Sequence of chain A:
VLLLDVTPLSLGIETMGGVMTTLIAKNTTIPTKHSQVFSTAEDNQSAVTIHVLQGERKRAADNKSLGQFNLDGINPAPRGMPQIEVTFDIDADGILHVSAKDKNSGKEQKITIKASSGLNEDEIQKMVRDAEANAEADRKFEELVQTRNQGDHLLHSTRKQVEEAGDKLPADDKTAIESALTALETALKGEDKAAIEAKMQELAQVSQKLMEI

Interface contacts:
Residue T49 in chain A is in contact with residue P11 in chain B (closest heavy-atom distance 4.6 Å).
Residue V37 in chain A interacts with residue L4 in chain B (closest heavy-atom distance 3.4 Å).
Residue A47 in chain A contacts residue R9 in chain B (closest heavy-atom distance 3.5 Å).
Residue N70 in chain A is in contact with residue P10 in chain B (closest heavy-atom distance 3.9 Å).
Residue Q83 in chain A interacts with residue L4 in chain B (closest heavy-atom distance 4.8 Å).
Residue T40 in chain A contacts residue I7 in chain B (closest heavy-atom distance 3.9 Å).
Residue T49 in chain A is in contact with residue P8 in chain B (closest heavy-atom distance 3.5 Å).
Residue M16 in chain A interacts with residue P8 in chain B (closest heavy-atom distance 3.8 Å).
Residue V86 in chain A contacts residue I7 in chain B (closest heavy-atom distance 4.5 Å).
Residue V48 in chain A is in contact with residue P8 in chain B (closest heavy-atom distance 3.6 Å).
Residue Q45 in chain A interacts with residue I7 in chain B (closest heavy-atom distance 2.9 Å).
Residue I84 in chain A interacts with residue I7 in chain B (closest heavy-atom distance 5.0 Å).
Residue T49 in chain A interacts with residue I7 in chain B (closest heavy-atom distance 3.2 Å).
Residue Q36 in chain A interacts with residue Y5 in chain B (closest heavy-atom distance 3.9 Å).
Residue T49 in chain A contacts residue P10 in chain B (closest heavy-atom distance 3.1 Å).
Residue A41 in chain A contacts residue I7 in chain B (closest heavy-atom distance 3.3 Å).
Residue M16 in chain A is in contact with residue I7 in chain B (closest heavy-atom distance 4.6 Å).
Residue Q45 in chain A interacts with residue R9 in chain B (closest heavy-atom distance 3.3 Å).
Residue T15 in chain A interacts with residue I7 in chain B (closest heavy-atom distance 4.7 Å).
Residue S39 in chain A contacts residue Y5 in chain B (closest heavy-atom distance 3.0 Å).
Residue S39 in chain A contacts residue I7 in chain B (closest heavy-atom distance 2.8 Å).
Residue A47 in chain A is in contact with residue P10 in chain B (closest heavy-atom distance 3.5 Å).
Residue T49 in chain A interacts with residue R9 in chain B (closest heavy-atom distance 4.4 Å).
Residue S39 in chain A contacts residue L4 in chain B (closest heavy-atom distance 4.1 Å).
Residue G80 in chain A interacts with residue L4 in chain B (closest heavy-atom distance 4.1 Å).
Residue I13 in chain A interacts with residue I7 in chain B (closest heavy-atom distance 3.8 Å).
Residue F38 in chain A contacts residue Y5 in chain B (closest heavy-atom distance 3.3 Å).
Residue V48 in chain A contacts residue R9 in chain B (closest heavy-atom distance 4.5 Å).
Residue V48 in chain A interacts with residue I7 in chain B (closest heavy-atom distance 3.7 Å).
Residue E14 in chain A interacts with residue I7 in chain B (closest heavy-atom distance 4.2 Å).
Residue A41 in chain A is in contact with residue P8 in chain B (closest heavy-atom distance 4.1 Å).
Residue T15 in chain A contacts residue Y5 in chain B (closest heavy-atom distance 4.0 Å).
Residue T15 in chain A contacts residue P8 in chain B (closest heavy-atom distance 4.0 Å).
Residue F38 in chain A interacts with residue L4 in chain B (closest heavy-atom distance 4.4 Å).
Residue I50 in chain A is in contact with residue I7 in chain B (closest heavy-atom distance 3.9 Å).
Residue E14 in chain A interacts with residue P8 in chain B (closest heavy-atom distance 4.4 Å).
Residue Q45 in chain A is in contact with residue P8 in chain B (closest heavy-atom distance 3.4 Å).
Residue V48 in chain A contacts residue P10 in chain B (closest heavy-atom distance 4.0 Å).
Residue F38 in chain A interacts with residue I7 in chain B (closest heavy-atom distance 3.5 Å).
Residue V37 in chain A contacts residue Y5 in chain B (closest heavy-atom distance 4.8 Å).
Residue A47 in chain A interacts with residue P8 in chain B (closest heavy-atom distance 4.2 Å).
Residue T21 in chain A contacts residue Y5 in chain B (closest heavy-atom distance 4.0 Å).

These two protein chains interact to form a complex.

Sequence of chain B:
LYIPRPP